This data describes a binding interaction between two proteins.

Residue-level contacts at the interface:
Residue V697 in the first protein contacts residue F3 in the second protein (closest heavy-atom distance 3.4 Å).
Residue L768 in the first protein interacts with residue F3 in the second protein (closest heavy-atom distance 4.1 Å).
Residue N694 in the first protein contacts residue M7 in the second protein (closest heavy-atom distance 3.3 Å).
Residue T692 in the first protein interacts with residue M7 in the second protein (closest heavy-atom distance 3.0 Å).
Residue T761 in the first protein is in contact with residue I5 in the second protein (closest heavy-atom distance 3.7 Å).
Residue V697 in the first protein contacts residue H2 in the second protein (closest heavy-atom distance 3.8 Å).
Residue H767 in the first protein interacts with residue T1 in the second protein (closest heavy-atom distance 4.0 Å).
Residue L691 in the first protein contacts residue M7 in the second protein (closest heavy-atom distance 3.4 Å).
Residue L768 in the first protein contacts residue T1 in the second protein (closest heavy-atom distance 3.1 Å).
Residue T706 in the first protein is in contact with residue T1 in the second protein (closest heavy-atom distance 3.9 Å).
Residue F733 in the first protein interacts with residue F3 in the second protein (closest heavy-atom distance 3.9 Å).
Residue I718 in the first protein interacts with residue F3 in the second protein (closest heavy-atom distance 3.4 Å).
Residue F677 in the first protein interacts with residue H2 in the second protein (closest heavy-atom distance 3.8 Å).
Residue S695 in the first protein is in contact with residue I5 in the second protein (closest heavy-atom distance 3.3 Å).
Residue P729 in the first protein is in contact with residue L6 in the second protein (closest heavy-atom distance 3.5 Å).
Residue P727 in the first protein is in contact with residue M7 in the second protein (closest heavy-atom distance 3.6 Å).
Residue P729 in the first protein contacts residue I5 in the second protein (closest heavy-atom distance 3.7 Å).
Residue I718 in the first protein contacts residue I5 in the second protein (closest heavy-atom distance 4.0 Å).
Residue V698 in the first protein interacts with residue T1 in the second protein (closest heavy-atom distance 3.9 Å).
Residue Q730 in the first protein interacts with residue G4 in the second protein (closest heavy-atom distance 4.1 Å).
Residue W745 in the first protein interacts with residue L6 in the second protein (closest heavy-atom distance 3.6 Å).
Residue A699 in the first protein contacts residue H2 in the second protein (closest heavy-atom distance 3.5 Å).
Residue W745 in the first protein interacts with residue H2 in the second protein (closest heavy-atom distance 3.8 Å).
Residue L693 in the first protein is in contact with residue G4 in the second protein (closest heavy-atom distance 3.9 Å).
Residue F733 in the first protein interacts with residue T1 in the second protein (closest heavy-atom distance 3.7 Å).
Residue L693 in the first protein is in contact with residue L6 in the second protein (closest heavy-atom distance 3.9 Å).
Residue Q730 in the first protein interacts with residue I5 in the second protein (closest heavy-atom distance 3.7 Å).
Residue V732 in the first protein is in contact with residue I5 in the second protein (closest heavy-atom distance 4.2 Å).
Residue D588 in the first protein interacts with residue H2 in the second protein (closest heavy-atom distance 3.2 Å).
Residue W745 in the first protein is in contact with residue G4 in the second protein (closest heavy-atom distance 3.5 Å).
Residue Y696 in the first protein is in contact with residue G4 in the second protein (closest heavy-atom distance 4.2 Å).
Residue W745 in the first protein contacts residue F3 in the second protein (closest heavy-atom distance 4.0 Å).
Residue L584 in the first protein is in contact with residue H2 in the second protein (closest heavy-atom distance 4.2 Å).
Residue Q730 in the first protein contacts residue L6 in the second protein (closest heavy-atom distance 2.8 Å).
Residue N694 in the first protein interacts with residue I5 in the second protein (closest heavy-atom distance 3.2 Å).
Residue N688 in the first protein contacts residue L6 in the second protein (closest heavy-atom distance 3.4 Å).
Residue V698 in the first protein contacts residue H2 in the second protein (closest heavy-atom distance 3.6 Å).
Residue F736 in the first protein contacts residue H2 in the second protein (closest heavy-atom distance 4.0 Å).
Residue H767 in the first protein is in contact with residue F3 in the second protein (closest heavy-atom distance 3.9 Å).
Residue C763 in the first protein contacts residue I5 in the second protein (closest heavy-atom distance 3.6 Å).
Residue I716 in the first protein interacts with residue F3 in the second protein (closest heavy-atom distance 3.6 Å).
Residue A699 in the first protein is in contact with residue T1 in the second protein (closest heavy-atom distance 3.2 Å).
Residue N728 in the first protein is in contact with residue L6 in the second protein (closest heavy-atom distance 4.1 Å).
Residue F733 in the first protein interacts with residue H2 in the second protein (closest heavy-atom distance 3.2 Å).
Residue F683 in the first protein contacts residue H2 in the second protein (closest heavy-atom distance 4.0 Å).
Residue C731 in the first protein is in contact with residue G4 in the second protein (closest heavy-atom distance 3.9 Å).
Residue L693 in the first protein is in contact with residue I5 in the second protein (closest heavy-atom distance 3.4 Å).
Residue V732 in the first protein contacts residue L6 in the second protein (closest heavy-atom distance 3.7 Å).
Residue H720 in the first protein contacts residue M7 in the second protein (closest heavy-atom distance 3.6 Å).
Residue L691 in the first protein interacts with residue L6 in the second protein (closest heavy-atom distance 3.9 Å).
Residue C765 in the first protein contacts residue F3 in the second protein (closest heavy-atom distance 3.6 Å).
Residue V732 in the first protein contacts residue G4 in the second protein (closest heavy-atom distance 3.0 Å).
Residue T692 in the first protein interacts with residue L6 in the second protein (closest heavy-atom distance 3.8 Å).
Residue V698 in the first protein interacts with residue F3 in the second protein (closest heavy-atom distance 2.7 Å).
Residue V732 in the first protein contacts residue F3 in the second protein (closest heavy-atom distance 3.4 Å).
Residue P729 in the first protein interacts with residue M7 in the second protein (closest heavy-atom distance 3.8 Å).
Residue S700 in the first protein contacts residue T1 in the second protein (closest heavy-atom distance 2.9 Å).
Residue I718 in the first protein interacts with residue G4 in the second protein (closest heavy-atom distance 3.9 Å).
Residue W734 in the first protein interacts with residue H2 in the second protein (closest heavy-atom distance 2.7 Å).
Residue Y696 in the first protein contacts residue F3 in the second protein (closest heavy-atom distance 3.9 Å).

Sequence of the first protein:
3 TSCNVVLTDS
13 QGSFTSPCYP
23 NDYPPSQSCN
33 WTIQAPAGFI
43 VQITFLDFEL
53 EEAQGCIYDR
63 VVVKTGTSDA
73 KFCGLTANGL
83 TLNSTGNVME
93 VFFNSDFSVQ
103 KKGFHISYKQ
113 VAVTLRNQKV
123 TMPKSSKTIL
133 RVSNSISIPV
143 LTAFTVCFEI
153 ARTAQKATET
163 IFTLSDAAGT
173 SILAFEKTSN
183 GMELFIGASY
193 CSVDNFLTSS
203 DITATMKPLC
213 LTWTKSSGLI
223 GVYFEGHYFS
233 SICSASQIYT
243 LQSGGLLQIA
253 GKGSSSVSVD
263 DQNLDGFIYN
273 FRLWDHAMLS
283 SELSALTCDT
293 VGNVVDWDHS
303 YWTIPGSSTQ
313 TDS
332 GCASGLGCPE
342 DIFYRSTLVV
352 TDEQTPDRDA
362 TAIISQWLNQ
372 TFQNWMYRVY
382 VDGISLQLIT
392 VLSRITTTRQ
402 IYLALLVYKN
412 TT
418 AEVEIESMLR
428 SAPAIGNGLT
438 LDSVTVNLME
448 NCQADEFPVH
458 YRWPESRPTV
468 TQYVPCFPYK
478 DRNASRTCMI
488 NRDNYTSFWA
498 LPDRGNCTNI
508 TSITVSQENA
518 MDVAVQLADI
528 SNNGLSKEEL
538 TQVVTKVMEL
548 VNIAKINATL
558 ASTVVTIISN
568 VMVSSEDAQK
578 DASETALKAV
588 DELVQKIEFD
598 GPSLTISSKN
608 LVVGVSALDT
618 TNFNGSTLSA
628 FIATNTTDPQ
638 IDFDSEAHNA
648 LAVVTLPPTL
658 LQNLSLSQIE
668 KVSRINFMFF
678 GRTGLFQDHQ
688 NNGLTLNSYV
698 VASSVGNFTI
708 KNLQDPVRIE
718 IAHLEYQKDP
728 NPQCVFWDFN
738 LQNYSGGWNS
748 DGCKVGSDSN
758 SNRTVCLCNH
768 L

Sequence of the second protein:
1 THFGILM